The following describes two proteins that form a bound complex.

Contacts between the two chains:
Residue M177 in protein 1 interacts with residue A185 in protein 2 (closest heavy-atom distance 3.6 Å).
Residue M177 in protein 1 interacts with residue N189 in protein 2 (closest heavy-atom distance 4.0 Å).
Residue L135 in protein 1 contacts residue L135 in protein 2 (closest heavy-atom distance 3.7 Å).
Residue L149 in protein 1 contacts residue I145 in protein 2 (closest heavy-atom distance 3.7 Å).
Residue M148 in protein 1 contacts residue K180 in protein 2 (closest heavy-atom distance 4.8 Å).
Residue S156 in protein 1 contacts residue L152 in protein 2 (closest heavy-atom distance 4.5 Å).
Residue A169 in protein 1 interacts with residue I178 in protein 2 (closest heavy-atom distance 3.4 Å).
Residue L173 in protein 1 is in contact with residue I178 in protein 2 (closest heavy-atom distance 4.7 Å).
Residue L146 in protein 1 interacts with residue I145 in protein 2 (closest heavy-atom distance 4.0 Å).
Residue H150 in protein 1 contacts residue M148 in protein 2 (closest heavy-atom distance 3.5 Å).
Residue I131 in protein 1 is in contact with residue R134 in protein 2 (closest heavy-atom distance 4.7 Å).
Residue E176 in protein 1 contacts residue R182 in protein 2 (closest heavy-atom distance 4.7 Å).
Residue V153 in protein 1 is in contact with residue L152 in protein 2 (closest heavy-atom distance 4.4 Å).
Residue L152 in protein 1 is in contact with residue L152 in protein 2 (closest heavy-atom distance 3.7 Å).
Residue L173 in protein 1 contacts residue I181 in protein 2 (closest heavy-atom distance 3.7 Å).
Residue L135 in protein 1 is in contact with residue I138 in protein 2 (closest heavy-atom distance 3.9 Å).
Residue L146 in protein 1 is in contact with residue M148 in protein 2 (closest heavy-atom distance 3.9 Å).
Residue T132 in protein 1 contacts residue R134 in protein 2 (closest heavy-atom distance 4.3 Å).
Residue T151 in protein 1 interacts with residue M177 in protein 2 (closest heavy-atom distance 3.3 Å).
Residue L142 in protein 1 is in contact with residue I138 in protein 2 (closest heavy-atom distance 3.8 Å).
Residue L146 in protein 1 interacts with residue E144 in protein 2 (closest heavy-atom distance 3.6 Å).
Residue I181 in protein 1 is in contact with residue L186 in protein 2 (closest heavy-atom distance 4.3 Å).
Residue G165 in protein 1 contacts residue R174 in protein 2 (closest heavy-atom distance 4.1 Å).
Residue L135 in protein 1 interacts with residue I131 in protein 2 (closest heavy-atom distance 4.3 Å).
Residue S143 in protein 1 is in contact with residue K141 in protein 2 (closest heavy-atom distance 3.8 Å).
Residue K180 in protein 1 contacts residue L186 in protein 2 (closest heavy-atom distance 4.3 Å).
Residue E184 in protein 1 interacts with residue E193 in protein 2 (closest heavy-atom distance 4.6 Å).
Residue H150 in protein 1 contacts residue R174 in protein 2 (closest heavy-atom distance 4.0 Å).
Residue I166 in protein 1 interacts with residue R174 in protein 2 (closest heavy-atom distance 4.7 Å).
Residue L146 in protein 1 is in contact with residue K141 in protein 2 (closest heavy-atom distance 4.8 Å).
Residue T151 in protein 1 is in contact with residue K180 in protein 2 (closest heavy-atom distance 3.2 Å).
Residue M177 in protein 1 contacts residue L186 in protein 2 (closest heavy-atom distance 4.2 Å).
Residue D136 in protein 1 interacts with residue R134 in protein 2 (closest heavy-atom distance 3.7 Å).
Residue M170 in protein 1 contacts residue I178 in protein 2 (closest heavy-atom distance 3.5 Å).
Residue L142 in protein 1 interacts with residue L142 in protein 2 (closest heavy-atom distance 3.8 Å).
Residue L142 in protein 1 interacts with residue K141 in protein 2 (closest heavy-atom distance 3.3 Å).
Residue L135 in protein 1 interacts with residue R134 in protein 2 (closest heavy-atom distance 3.1 Å).
Residue V154 in protein 1 is in contact with residue M177 in protein 2 (closest heavy-atom distance 4.0 Å).
Residue S156 in protein 1 is in contact with residue A155 in protein 2 (closest heavy-atom distance 3.6 Å).
Residue D139 in protein 1 is in contact with residue K141 in protein 2 (closest heavy-atom distance 2.8 Å).
Residue I145 in protein 1 is in contact with residue I145 in protein 2 (closest heavy-atom distance 3.7 Å).
Residue L149 in protein 1 contacts residue L149 in protein 2 (closest heavy-atom distance 4.2 Å).
Residue E140 in protein 1 is in contact with residue K141 in protein 2 (closest heavy-atom distance 4.9 Å).
Residue V154 in protein 1 interacts with residue R174 in protein 2 (closest heavy-atom distance 3.7 Å).
Residue G147 in protein 1 is in contact with residue K180 in protein 2 (closest heavy-atom distance 4.1 Å).
Residue L149 in protein 1 contacts residue M148 in protein 2 (closest heavy-atom distance 3.5 Å).
Residue H150 in protein 1 interacts with residue E176 in protein 2 (closest heavy-atom distance 3.9 Å).
Residue V153 in protein 1 interacts with residue M148 in protein 2 (closest heavy-atom distance 3.6 Å).
Residue L173 in protein 1 contacts residue R182 in protein 2 (closest heavy-atom distance 3.9 Å).
Residue L142 in protein 1 interacts with residue I145 in protein 2 (closest heavy-atom distance 3.9 Å).
Residue H150 in protein 1 contacts residue M177 in protein 2 (closest heavy-atom distance 4.3 Å).
Residue I181 in protein 1 is in contact with residue N189 in protein 2 (closest heavy-atom distance 3.2 Å).
Residue I131 in protein 1 contacts residue I131 in protein 2 (closest heavy-atom distance 4.1 Å).
Residue G147 in protein 1 contacts residue M177 in protein 2 (closest heavy-atom distance 5.0 Å).
Residue I166 in protein 1 is in contact with residue I178 in protein 2 (closest heavy-atom distance 4.8 Å).
Residue L149 in protein 1 interacts with residue L152 in protein 2 (closest heavy-atom distance 4.1 Å).
Residue M170 in protein 1 is in contact with residue I181 in protein 2 (closest heavy-atom distance 4.5 Å).
Residue V153 in protein 1 is in contact with residue T151 in protein 2 (closest heavy-atom distance 3.6 Å).
Residue I138 in protein 1 is in contact with residue I138 in protein 2 (closest heavy-atom distance 3.7 Å).
Residue I166 in protein 1 is in contact with residue M177 in protein 2 (closest heavy-atom distance 3.6 Å).

Sequence of protein 2:
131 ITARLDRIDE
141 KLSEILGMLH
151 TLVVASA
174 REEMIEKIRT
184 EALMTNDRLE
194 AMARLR

Sequence of protein 1:
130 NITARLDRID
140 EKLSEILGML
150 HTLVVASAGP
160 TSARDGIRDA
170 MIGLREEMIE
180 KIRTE